Residue-level contacts at the interface:
Residue V94 in protein 2 interacts with residue F2 in protein 1 (closest heavy-atom distance 3.5 Å).
Residue F89 in protein 2 is in contact with residue Y5 in protein 1 (closest heavy-atom distance 3.2 Å).
Residue K121 in protein 2 contacts residue E3 in protein 1 (closest heavy-atom distance 4.8 Å).
Residue F88 in protein 2 is in contact with residue Y5 in protein 1 (closest heavy-atom distance 3.8 Å).
Residue F88 in protein 2 interacts with residue L6 in protein 1 (closest heavy-atom distance 3.7 Å).
Residue F64 in protein 2 contacts residue V10 in protein 1 (closest heavy-atom distance 4.1 Å).
Residue F88 in protein 2 interacts with residue F2 in protein 1 (closest heavy-atom distance 3.6 Å).
Residue Q34 in protein 2 is in contact with residue V9 in protein 1 (closest heavy-atom distance 4.5 Å).
Residue E97 in protein 2 interacts with residue E3 in protein 1 (closest heavy-atom distance 3.5 Å).
Residue R118 in protein 2 contacts residue E3 in protein 1 (closest heavy-atom distance 5.0 Å).
Residue Q34 in protein 2 is in contact with residue V10 in protein 1 (closest heavy-atom distance 4.6 Å).
Residue L37 in protein 2 contacts residue V10 in protein 1 (closest heavy-atom distance 4.7 Å).
Residue F89 in protein 2 contacts residue D4 in protein 1 (closest heavy-atom distance 4.7 Å).
Residue L37 in protein 2 interacts with residue F11 in protein 1 (closest heavy-atom distance 3.6 Å).
Residue R14 in protein 2 contacts residue V10 in protein 1 (closest heavy-atom distance 2.8 Å).
Residue F96 in protein 2 interacts with residue F2 in protein 1 (closest heavy-atom distance 4.3 Å).
Residue F89 in protein 2 interacts with residue F2 in protein 1 (closest heavy-atom distance 3.7 Å).
Residue F88 in protein 2 interacts with residue V10 in protein 1 (closest heavy-atom distance 4.3 Å).
Residue F64 in protein 2 is in contact with residue L6 in protein 1 (closest heavy-atom distance 3.7 Å).
Residue L36 in protein 2 is in contact with residue V10 in protein 1 (closest heavy-atom distance 4.0 Å).
Residue F64 in protein 2 interacts with residue F11 in protein 1 (closest heavy-atom distance 4.3 Å).
Residue F88 in protein 2 is in contact with residue V9 in protein 1 (closest heavy-atom distance 3.5 Å).
Residue L62 in protein 2 interacts with residue L6 in protein 1 (closest heavy-atom distance 4.5 Å).
Residue R14 in protein 2 is in contact with residue V9 in protein 1 (closest heavy-atom distance 4.6 Å).
Residue F64 in protein 2 contacts residue H7 in protein 1 (closest heavy-atom distance 4.5 Å).
Residue R14 in protein 2 contacts residue V12 in protein 1 (closest heavy-atom distance 4.8 Å).
Residue R14 in protein 2 interacts with residue F11 in protein 1 (closest heavy-atom distance 4.9 Å).
Residue E120 in protein 2 is in contact with residue F2 in protein 1 (closest heavy-atom distance 3.6 Å).
Residue L87 in protein 2 is in contact with residue Y5 in protein 1 (closest heavy-atom distance 4.4 Å).
Residue V94 in protein 2 contacts residue L6 in protein 1 (closest heavy-atom distance 4.5 Å).
Residue L62 in protein 2 is in contact with residue V10 in protein 1 (closest heavy-atom distance 4.3 Å).
Residue F96 in protein 2 is in contact with residue H7 in protein 1 (closest heavy-atom distance 4.9 Å).
Residue R118 in protein 2 is in contact with residue F2 in protein 1 (closest heavy-atom distance 3.1 Å).
Residue F96 in protein 2 contacts residue E3 in protein 1 (closest heavy-atom distance 3.3 Å).
Residue Y91 in protein 2 interacts with residue F2 in protein 1 (closest heavy-atom distance 3.8 Å).
Residue F96 in protein 2 is in contact with residue L6 in protein 1 (closest heavy-atom distance 3.8 Å).

Sequence of protein 1:
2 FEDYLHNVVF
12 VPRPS

Sequence of protein 2:
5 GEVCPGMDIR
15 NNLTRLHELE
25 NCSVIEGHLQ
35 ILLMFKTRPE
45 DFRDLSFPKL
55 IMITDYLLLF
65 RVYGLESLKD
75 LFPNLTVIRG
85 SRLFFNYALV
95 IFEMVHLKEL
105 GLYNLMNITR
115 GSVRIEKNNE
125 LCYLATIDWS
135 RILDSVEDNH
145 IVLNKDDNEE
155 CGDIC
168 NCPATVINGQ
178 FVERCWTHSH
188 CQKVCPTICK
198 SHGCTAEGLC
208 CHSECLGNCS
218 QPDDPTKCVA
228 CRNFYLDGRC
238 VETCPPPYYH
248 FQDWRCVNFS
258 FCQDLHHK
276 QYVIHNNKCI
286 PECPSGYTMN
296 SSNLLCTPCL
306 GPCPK

The following describes two proteins that form a bound complex.